Contacts between the two chains:
Residue H262 in chain B interacts with residue C125 in chain A (closest heavy-atom distance 3.6 Å).
Residue Q71 in chain B is in contact with residue L174 in chain A (closest heavy-atom distance 3.4 Å).
Residue L494 in chain B interacts with residue L208 in chain A (closest heavy-atom distance 3.5 Å).
Residue Y484 in chain B contacts residue N108 in chain A (closest heavy-atom distance 3.6 Å).
Residue S248 in chain B is in contact with residue E84 in chain A (closest heavy-atom distance 3.1 Å).
Residue V59 in chain B interacts with residue R177 in chain A (closest heavy-atom distance 3.6 Å).
Residue G499 in chain B interacts with residue P204 in chain A (closest heavy-atom distance 3.2 Å).
Residue V55 in chain B interacts with residue R200 in chain A (closest heavy-atom distance 3.4 Å).
Residue D61 in chain B contacts residue R128 in chain A (closest heavy-atom distance 3.2 Å).
Residue Y66 in chain B contacts residue L142 in chain A (closest heavy-atom distance 3.3 Å).
Residue Y250 in chain B interacts with residue P79 in chain A (closest heavy-atom distance 3.5 Å).
Residue Y67 in chain B is in contact with residue L174 in chain A (closest heavy-atom distance 3.3 Å).
Residue D265 in chain B contacts residue R121 in chain A (closest heavy-atom distance 2.9 Å).
Residue K476 in chain B contacts residue W202 in chain A (closest heavy-atom distance 3.3 Å).
Residue R112 in chain B interacts with residue L88 in chain A (closest heavy-atom distance 2.8 Å).
Residue K74 in chain B interacts with residue S169 in chain A (closest heavy-atom distance 3.0 Å).
Residue G138 in chain B is in contact with residue L104 in chain A (closest heavy-atom distance 3.4 Å).
Residue L260 in chain B is in contact with residue M100 in chain A (closest heavy-atom distance 3.1 Å).
Residue H262 in chain B contacts residue Y205 in chain A (closest heavy-atom distance 3.3 Å).
Residue I70 in chain B interacts with residue S173 in chain A (closest heavy-atom distance 3.2 Å).
Residue L490 in chain B contacts residue P106 in chain A (closest heavy-atom distance 3.1 Å).
Residue Y67 in chain B contacts residue T176 in chain A (closest heavy-atom distance 3.6 Å).
Residue K74 in chain B contacts residue L172 in chain A (closest heavy-atom distance 2.8 Å).
Residue L257 in chain B is in contact with residue L90 in chain A (closest heavy-atom distance 3.6 Å).
Residue Y249 in chain B interacts with residue P79 in chain A (closest heavy-atom distance 3.3 Å).
Residue P113 in chain B interacts with residue L90 in chain A (closest heavy-atom distance 3.5 Å).
Residue D61 in chain B contacts residue T176 in chain A (closest heavy-atom distance 3.4 Å).
Residue H262 in chain B is in contact with residue D124 in chain A (closest heavy-atom distance 3.0 Å).
Residue V495 in chain B interacts with residue L208 in chain A (closest heavy-atom distance 2.9 Å).
Residue L491 in chain B is in contact with residue N108 in chain A (closest heavy-atom distance 3.6 Å).
Residue R288 in chain B interacts with residue R128 in chain A (closest heavy-atom distance 3.6 Å).
Residue L60 in chain B contacts residue F175 in chain A (closest heavy-atom distance 3.6 Å).
Residue Y250 in chain B is in contact with residue L81 in chain A (closest heavy-atom distance 3.4 Å).
Residue V495 in chain B contacts residue M207 in chain A (closest heavy-atom distance 3.4 Å).
Residue L260 in chain B is in contact with residue V92 in chain A (closest heavy-atom distance 3.6 Å).
Residue Q62 in chain B contacts residue T176 in chain A (closest heavy-atom distance 3.3 Å).
Residue D56 in chain B contacts residue R200 in chain A (closest heavy-atom distance 2.5 Å).
Residue V55 in chain B contacts residue H198 in chain A (closest heavy-atom distance 3.5 Å).
Residue T492 in chain B contacts residue P210 in chain A (closest heavy-atom distance 3.6 Å).
Residue R253 in chain B interacts with residue E84 in chain A (closest heavy-atom distance 2.8 Å).
Residue R288 in chain B interacts with residue W202 in chain A (closest heavy-atom distance 3.2 Å).
Residue P266 in chain B is in contact with residue L104 in chain A (closest heavy-atom distance 3.5 Å).
Residue E497 in chain B interacts with residue K209 in chain A (closest heavy-atom distance 2.7 Å).
Residue T331 in chain B is in contact with residue L174 in chain A (closest heavy-atom distance 3.1 Å).
Residue P58 in chain B is in contact with residue D180 in chain A (closest heavy-atom distance 3.6 Å).
Residue R73 in chain B is in contact with residue H166 in chain A (closest heavy-atom distance 3.5 Å).
Residue H448 in chain B interacts with residue R200 in chain A (closest heavy-atom distance 3.4 Å).
Residue Y250 in chain B is in contact with residue S80 in chain A (closest heavy-atom distance 3.6 Å).
Residue E497 in chain B is in contact with residue M207 in chain A (closest heavy-atom distance 3.6 Å).
Residue D264 in chain B is in contact with residue Y205 in chain A (closest heavy-atom distance 3.3 Å).
Residue R73 in chain B interacts with residue S169 in chain A (closest heavy-atom distance 3.5 Å).
Residue G477 in chain B is in contact with residue W202 in chain A (closest heavy-atom distance 3.6 Å).
Residue T492 in chain B contacts residue N108 in chain A (closest heavy-atom distance 2.7 Å).
Residue R256 in chain B interacts with residue E84 in chain A (closest heavy-atom distance 3.0 Å).
Residue L490 in chain B is in contact with residue V107 in chain A (closest heavy-atom distance 2.7 Å).
Residue T492 in chain B contacts residue P106 in chain A (closest heavy-atom distance 3.3 Å).
Residue L260 in chain B interacts with residue R121 in chain A (closest heavy-atom distance 3.5 Å).
Residue P58 in chain B is in contact with residue R200 in chain A (closest heavy-atom distance 3.4 Å).
Residue R253 in chain B interacts with residue D87 in chain A (closest heavy-atom distance 3.1 Å).
Residue P113 in chain B is in contact with residue M100 in chain A (closest heavy-atom distance 3.6 Å).

Sequence of chain A:
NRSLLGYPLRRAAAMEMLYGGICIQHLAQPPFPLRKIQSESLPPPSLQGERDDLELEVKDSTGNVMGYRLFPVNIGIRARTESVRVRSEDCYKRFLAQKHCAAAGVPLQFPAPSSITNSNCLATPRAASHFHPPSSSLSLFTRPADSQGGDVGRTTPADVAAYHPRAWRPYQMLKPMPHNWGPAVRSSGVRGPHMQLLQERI

This data describes a binding interaction between two proteins.

Sequence of chain B:
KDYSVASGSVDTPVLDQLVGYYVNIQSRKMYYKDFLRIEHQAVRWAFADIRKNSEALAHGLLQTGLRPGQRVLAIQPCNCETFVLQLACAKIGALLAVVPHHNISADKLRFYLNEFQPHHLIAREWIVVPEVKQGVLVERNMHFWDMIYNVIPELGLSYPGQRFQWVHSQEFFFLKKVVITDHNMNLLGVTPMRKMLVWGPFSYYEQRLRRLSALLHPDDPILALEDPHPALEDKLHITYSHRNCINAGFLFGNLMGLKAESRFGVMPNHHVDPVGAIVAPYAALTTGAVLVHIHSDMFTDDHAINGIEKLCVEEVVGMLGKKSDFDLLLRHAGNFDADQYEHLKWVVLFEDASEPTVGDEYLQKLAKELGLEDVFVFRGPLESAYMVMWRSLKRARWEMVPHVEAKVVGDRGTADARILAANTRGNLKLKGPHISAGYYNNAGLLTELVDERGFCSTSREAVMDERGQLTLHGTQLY